The following describes two proteins that form a bound complex.

Sequence of protein 1:
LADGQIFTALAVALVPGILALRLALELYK

Sequence of protein 2:
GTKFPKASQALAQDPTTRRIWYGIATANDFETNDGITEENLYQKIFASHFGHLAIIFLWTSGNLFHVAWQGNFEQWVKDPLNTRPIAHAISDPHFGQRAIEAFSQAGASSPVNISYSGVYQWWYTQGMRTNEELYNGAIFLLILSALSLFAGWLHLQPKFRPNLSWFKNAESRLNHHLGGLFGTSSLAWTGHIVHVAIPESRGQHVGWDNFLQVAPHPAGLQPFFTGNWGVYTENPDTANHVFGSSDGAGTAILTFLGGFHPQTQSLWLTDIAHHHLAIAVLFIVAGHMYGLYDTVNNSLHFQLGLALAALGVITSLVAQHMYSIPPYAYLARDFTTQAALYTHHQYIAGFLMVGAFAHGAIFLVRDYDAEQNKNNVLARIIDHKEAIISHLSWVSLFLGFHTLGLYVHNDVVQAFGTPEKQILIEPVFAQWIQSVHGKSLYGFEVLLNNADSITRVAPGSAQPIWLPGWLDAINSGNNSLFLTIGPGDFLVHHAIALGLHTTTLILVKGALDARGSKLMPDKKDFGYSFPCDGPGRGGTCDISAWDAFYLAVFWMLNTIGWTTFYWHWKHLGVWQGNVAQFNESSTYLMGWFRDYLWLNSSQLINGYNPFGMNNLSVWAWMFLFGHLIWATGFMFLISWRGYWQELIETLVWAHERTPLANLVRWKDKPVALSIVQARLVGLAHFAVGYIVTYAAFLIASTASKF

Contacts between the two chains:
Residue A48 in protein 2 is in contact with residue L24 in protein 1 (closest heavy-atom distance 4.3 Å).
Residue I140 in protein 2 is in contact with residue T9 in protein 1 (closest heavy-atom distance 5.0 Å).
Residue Y136 in protein 2 is in contact with residue A10 in protein 1 (closest heavy-atom distance 3.6 Å).
Residue E133 in protein 2 interacts with residue Q6 in protein 1 (closest heavy-atom distance 3.8 Å).
Residue E133 in protein 2 interacts with residue L2 in protein 1 (closest heavy-atom distance 4.3 Å).
Residue I140 in protein 2 contacts residue A10 in protein 1 (closest heavy-atom distance 3.9 Å).
Residue L150 in protein 2 contacts residue P17 in protein 1 (closest heavy-atom distance 3.4 Å).
Residue W70 in protein 2 interacts with residue L2 in protein 1 (closest heavy-atom distance 4.4 Å).
Residue L157 in protein 2 contacts residue L28 in protein 1 (closest heavy-atom distance 4.0 Å).
Residue L150 in protein 2 contacts residue L24 in protein 1 (closest heavy-atom distance 3.7 Å).
Residue G153 in protein 2 contacts residue L24 in protein 1 (closest heavy-atom distance 3.5 Å).
Residue Y136 in protein 2 interacts with residue I7 in protein 1 (closest heavy-atom distance 4.9 Å).
Residue A147 in protein 2 interacts with residue P17 in protein 1 (closest heavy-atom distance 4.0 Å).
Residue L157 in protein 2 is in contact with residue L24 in protein 1 (closest heavy-atom distance 4.2 Å).
Residue F151 in protein 2 contacts residue R23 in protein 1 (closest heavy-atom distance 4.9 Å).
Residue I140 in protein 2 interacts with residue V13 in protein 1 (closest heavy-atom distance 3.8 Å).
Residue F66 in protein 2 interacts with residue A10 in protein 1 (closest heavy-atom distance 3.7 Å).
Residue A147 in protein 2 contacts residue L20 in protein 1 (closest heavy-atom distance 3.3 Å).
Residue S49 in protein 2 is in contact with residue L28 in protein 1 (closest heavy-atom distance 4.2 Å).
Residue Y136 in protein 2 contacts residue T9 in protein 1 (closest heavy-atom distance 3.7 Å).
Residue L143 in protein 2 contacts residue A10 in protein 1 (closest heavy-atom distance 4.2 Å).
Residue K45 in protein 2 is in contact with residue L28 in protein 1 (closest heavy-atom distance 4.4 Å).
Residue A147 in protein 2 interacts with residue V16 in protein 1 (closest heavy-atom distance 3.9 Å).
Residue F66 in protein 2 contacts residue Q6 in protein 1 (closest heavy-atom distance 4.7 Å).
Residue L157 in protein 2 interacts with residue E27 in protein 1 (closest heavy-atom distance 3.8 Å).
Residue S146 in protein 2 interacts with residue P17 in protein 1 (closest heavy-atom distance 4.1 Å).
Residue K7 in protein 2 interacts with residue Y29 in protein 1 (closest heavy-atom distance 3.9 Å).
Residue L150 in protein 2 interacts with residue L20 in protein 1 (closest heavy-atom distance 3.8 Å).
Residue N132 in protein 2 is in contact with residue L2 in protein 1 (closest heavy-atom distance 3.9 Å).
Residue L143 in protein 2 interacts with residue P17 in protein 1 (closest heavy-atom distance 3.4 Å).
Residue W154 in protein 2 interacts with residue L24 in protein 1 (closest heavy-atom distance 3.5 Å).
Residue A69 in protein 2 is in contact with residue L2 in protein 1 (closest heavy-atom distance 3.5 Å).
Residue L143 in protein 2 interacts with residue A14 in protein 1 (closest heavy-atom distance 4.3 Å).
Residue F66 in protein 2 contacts residue I7 in protein 1 (closest heavy-atom distance 3.6 Å).
Residue L143 in protein 2 contacts residue V13 in protein 1 (closest heavy-atom distance 3.8 Å).
Residue L150 in protein 2 contacts residue A21 in protein 1 (closest heavy-atom distance 3.8 Å).
Residue W70 in protein 2 is in contact with residue I7 in protein 1 (closest heavy-atom distance 3.6 Å).
Residue W154 in protein 2 interacts with residue E27 in protein 1 (closest heavy-atom distance 3.5 Å).
Residue L59 in protein 2 contacts residue P17 in protein 1 (closest heavy-atom distance 4.3 Å).
Residue F51 in protein 2 interacts with residue L24 in protein 1 (closest heavy-atom distance 4.9 Å).
Residue F151 in protein 2 interacts with residue L20 in protein 1 (closest heavy-atom distance 4.1 Å).
Residue W154 in protein 2 contacts residue R23 in protein 1 (closest heavy-atom distance 3.4 Å).
Residue Y136 in protein 2 is in contact with residue Q6 in protein 1 (closest heavy-atom distance 2.7 Å).
Residue G52 in protein 2 interacts with residue L24 in protein 1 (closest heavy-atom distance 4.1 Å).
Residue Q158 in protein 2 is in contact with residue E27 in protein 1 (closest heavy-atom distance 4.2 Å).
Residue F66 in protein 2 interacts with residue L2 in protein 1 (closest heavy-atom distance 4.8 Å).
Residue Y136 in protein 2 contacts residue L2 in protein 1 (closest heavy-atom distance 4.2 Å).
Residue A48 in protein 2 interacts with residue L28 in protein 1 (closest heavy-atom distance 3.8 Å).